Interface contacts:
Residue T42 in chain A contacts residue R261 in chain B (closest heavy-atom distance 3.8 Å).
Residue T48 in chain A is in contact with residue D187 in chain B (closest heavy-atom distance 3.8 Å).
Residue A35 in chain A interacts with residue R638 in chain B (closest heavy-atom distance 3.4 Å).
Residue E32 in chain A contacts residue C649 in chain B (closest heavy-atom distance 3.9 Å).
Residue T44 in chain A contacts residue R259 in chain B (closest heavy-atom distance 3.8 Å).
Residue D137 in chain A contacts residue T655 in chain B (closest heavy-atom distance 3.8 Å).
Residue A129 in chain A contacts residue Y601 in chain B (closest heavy-atom distance 3.9 Å).
Residue P34 in chain A is in contact with residue F639 in chain B (closest heavy-atom distance 3.3 Å).
Residue S357 in chain A contacts residue T257 in chain B (closest heavy-atom distance 3.5 Å).
Residue E32 in chain A contacts residue R640 in chain B (closest heavy-atom distance 3.9 Å).
Residue P34 in chain A interacts with residue Y637 in chain B (closest heavy-atom distance 3.9 Å).
Residue E32 in chain A contacts residue A650 in chain B (closest heavy-atom distance 3.9 Å).
Residue S127 in chain A contacts residue Y601 in chain B (closest heavy-atom distance 3.0 Å).
Residue A35 in chain A is in contact with residue Y637 in chain B (closest heavy-atom distance 3.5 Å).
Residue P34 in chain A contacts residue F652 in chain B (closest heavy-atom distance 3.7 Å).
Residue D45 in chain A contacts residue P250 in chain B (closest heavy-atom distance 3.8 Å).
Residue E125 in chain A is in contact with residue T657 in chain B (closest heavy-atom distance 3.3 Å).
Residue A250 in chain A contacts residue R29 in chain B (closest heavy-atom distance 3.4 Å).
Residue H37 in chain A contacts residue R638 in chain B (closest heavy-atom distance 3.3 Å).
Residue E249 in chain A is in contact with residue S27 in chain B (closest heavy-atom distance 3.6 Å).
Residue Q134 in chain A contacts residue T657 in chain B (closest heavy-atom distance 3.7 Å).
Residue F141 in chain A interacts with residue S636 in chain B (closest heavy-atom distance 3.8 Å).
Residue K360 in chain A interacts with residue K198 in chain B (closest heavy-atom distance 3.6 Å).
Residue P34 in chain A interacts with residue R638 in chain B (closest heavy-atom distance 3.6 Å).
Residue N133 in chain A is in contact with residue Y601 in chain B (closest heavy-atom distance 4.0 Å).
Residue Q134 in chain A interacts with residue L630 in chain B (closest heavy-atom distance 4.1 Å).
Residue L121 in chain A contacts residue R633 in chain B (closest heavy-atom distance 3.5 Å).
Residue H47 in chain A interacts with residue R253 in chain B (closest heavy-atom distance 3.6 Å).
Residue Y359 in chain A contacts residue L256 in chain B (closest heavy-atom distance 3.5 Å).
Residue Y46 in chain A contacts residue L626 in chain B (closest heavy-atom distance 3.8 Å).
Residue T42 in chain A contacts residue K244 in chain B (closest heavy-atom distance 3.7 Å).
Residue D45 in chain A contacts residue R261 in chain B (closest heavy-atom distance 2.4 Å).
Residue Y359 in chain A interacts with residue R226 in chain B (closest heavy-atom distance 3.6 Å).
Residue L123 in chain A is in contact with residue H632 in chain B (closest heavy-atom distance 3.5 Å).
Residue D137 in chain A contacts residue F654 in chain B (closest heavy-atom distance 3.9 Å).
Residue S356 in chain A is in contact with residue R259 in chain B (closest heavy-atom distance 3.1 Å).
Residue E249 in chain A interacts with residue S28 in chain B (closest heavy-atom distance 3.4 Å).
Residue P34 in chain A interacts with residue K651 in chain B (closest heavy-atom distance 3.8 Å).
Residue T44 in chain A interacts with residue G260 in chain B (closest heavy-atom distance 4.0 Å).
Residue N133 in chain A interacts with residue T655 in chain B (closest heavy-atom distance 3.6 Å).
Residue D122 in chain A is in contact with residue H632 in chain B (closest heavy-atom distance 3.7 Å).
Residue Y46 in chain A contacts residue R633 in chain B (closest heavy-atom distance 3.6 Å).
Residue Q124 in chain A is in contact with residue H658 in chain B (closest heavy-atom distance 3.4 Å).
Residue H37 in chain A contacts residue S636 in chain B (closest heavy-atom distance 3.5 Å).
Residue S50 in chain A is in contact with residue D187 in chain B (closest heavy-atom distance 3.6 Å).
Residue Q134 in chain A interacts with residue H632 in chain B (closest heavy-atom distance 3.9 Å).
Residue L121 in chain A is in contact with residue H632 in chain B (closest heavy-atom distance 3.3 Å).
Residue R150 in chain A is in contact with residue T655 in chain B (closest heavy-atom distance 3.3 Å).
Residue F141 in chain A interacts with residue Y637 in chain B (closest heavy-atom distance 3.7 Å).
Residue G130 in chain A interacts with residue Y601 in chain B (closest heavy-atom distance 3.8 Å).
Residue T42 in chain A interacts with residue E634 in chain B (closest heavy-atom distance 2.5 Å).
Residue E33 in chain A is in contact with residue K651 in chain B (closest heavy-atom distance 3.2 Å).
Residue T49 in chain A interacts with residue D187 in chain B (closest heavy-atom distance 3.4 Å).
Residue G130 in chain A is in contact with residue T657 in chain B (closest heavy-atom distance 3.8 Å).
Residue M31 in chain A contacts residue K651 in chain B (closest heavy-atom distance 3.5 Å).
Residue M31 in chain A contacts residue C649 in chain B (closest heavy-atom distance 3.5 Å).
Residue D45 in chain A contacts residue R246 in chain B (closest heavy-atom distance 3.3 Å).
Residue A41 in chain A interacts with residue L241 in chain B (closest heavy-atom distance 3.7 Å).
Residue T49 in chain A contacts residue R253 in chain B (closest heavy-atom distance 4.0 Å).
Residue E125 in chain A is in contact with residue H658 in chain B (closest heavy-atom distance 3.9 Å).

The following describes two proteins that form a bound complex.

Sequence of chain A:
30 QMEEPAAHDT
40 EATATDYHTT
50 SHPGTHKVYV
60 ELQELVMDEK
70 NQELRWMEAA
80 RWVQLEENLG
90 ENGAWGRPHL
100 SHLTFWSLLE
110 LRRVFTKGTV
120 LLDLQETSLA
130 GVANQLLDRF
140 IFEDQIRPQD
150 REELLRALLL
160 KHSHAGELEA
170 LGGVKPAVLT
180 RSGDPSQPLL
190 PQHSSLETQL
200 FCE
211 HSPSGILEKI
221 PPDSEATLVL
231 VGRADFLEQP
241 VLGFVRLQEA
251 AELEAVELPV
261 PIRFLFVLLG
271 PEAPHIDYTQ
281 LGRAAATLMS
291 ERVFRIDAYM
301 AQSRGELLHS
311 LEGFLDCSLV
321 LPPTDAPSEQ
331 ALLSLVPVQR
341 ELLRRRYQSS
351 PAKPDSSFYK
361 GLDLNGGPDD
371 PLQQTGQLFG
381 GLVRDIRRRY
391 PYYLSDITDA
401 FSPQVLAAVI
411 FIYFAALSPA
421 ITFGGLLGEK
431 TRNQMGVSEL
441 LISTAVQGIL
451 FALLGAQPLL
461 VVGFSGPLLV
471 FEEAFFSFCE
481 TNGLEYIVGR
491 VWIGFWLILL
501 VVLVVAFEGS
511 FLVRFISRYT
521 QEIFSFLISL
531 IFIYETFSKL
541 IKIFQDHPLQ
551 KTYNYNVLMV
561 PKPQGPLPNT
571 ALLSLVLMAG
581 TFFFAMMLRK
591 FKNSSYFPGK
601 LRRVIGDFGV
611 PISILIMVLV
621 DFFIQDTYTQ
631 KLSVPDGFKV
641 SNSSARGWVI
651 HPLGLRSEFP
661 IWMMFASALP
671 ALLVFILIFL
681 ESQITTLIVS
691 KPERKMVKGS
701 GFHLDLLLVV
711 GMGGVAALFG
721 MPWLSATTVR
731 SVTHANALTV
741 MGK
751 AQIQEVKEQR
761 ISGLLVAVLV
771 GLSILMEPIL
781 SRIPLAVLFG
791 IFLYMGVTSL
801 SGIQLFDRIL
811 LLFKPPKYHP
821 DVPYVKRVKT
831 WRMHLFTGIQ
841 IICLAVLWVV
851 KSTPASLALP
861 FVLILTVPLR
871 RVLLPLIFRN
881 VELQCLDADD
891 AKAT

Sequence of chain B:
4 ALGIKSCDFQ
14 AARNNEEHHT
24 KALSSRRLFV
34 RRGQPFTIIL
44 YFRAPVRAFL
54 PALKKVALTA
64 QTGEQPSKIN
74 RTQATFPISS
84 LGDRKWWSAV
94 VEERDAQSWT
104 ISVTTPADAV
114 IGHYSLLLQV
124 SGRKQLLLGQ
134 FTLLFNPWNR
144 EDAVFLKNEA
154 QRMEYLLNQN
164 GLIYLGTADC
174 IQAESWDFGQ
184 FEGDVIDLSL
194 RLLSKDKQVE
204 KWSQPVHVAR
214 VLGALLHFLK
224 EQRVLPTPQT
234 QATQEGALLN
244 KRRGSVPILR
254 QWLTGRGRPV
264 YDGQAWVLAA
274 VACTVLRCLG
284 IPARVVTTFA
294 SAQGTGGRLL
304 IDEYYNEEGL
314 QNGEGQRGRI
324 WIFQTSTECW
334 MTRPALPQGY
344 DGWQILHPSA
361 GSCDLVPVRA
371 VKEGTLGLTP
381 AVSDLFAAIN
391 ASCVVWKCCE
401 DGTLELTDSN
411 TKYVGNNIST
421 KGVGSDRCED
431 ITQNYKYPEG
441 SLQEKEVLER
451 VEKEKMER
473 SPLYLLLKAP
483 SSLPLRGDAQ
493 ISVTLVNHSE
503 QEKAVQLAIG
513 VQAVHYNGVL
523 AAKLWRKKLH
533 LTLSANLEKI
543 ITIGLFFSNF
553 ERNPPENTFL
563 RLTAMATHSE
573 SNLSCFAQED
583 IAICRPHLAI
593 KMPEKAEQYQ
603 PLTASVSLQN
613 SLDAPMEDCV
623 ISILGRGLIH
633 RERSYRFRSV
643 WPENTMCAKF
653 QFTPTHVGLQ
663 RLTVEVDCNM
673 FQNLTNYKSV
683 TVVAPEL